This data describes a binding interaction between two proteins.

Sequence of chain B:
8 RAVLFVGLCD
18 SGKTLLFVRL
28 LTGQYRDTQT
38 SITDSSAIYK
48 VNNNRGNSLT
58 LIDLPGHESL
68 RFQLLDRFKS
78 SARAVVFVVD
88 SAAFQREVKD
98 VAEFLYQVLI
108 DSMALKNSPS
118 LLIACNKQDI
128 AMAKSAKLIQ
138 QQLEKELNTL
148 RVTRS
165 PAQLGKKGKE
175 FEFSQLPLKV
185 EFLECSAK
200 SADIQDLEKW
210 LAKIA

Residue-level contacts at the interface:
Residue T35 in chain B interacts with residue L22 in chain A (closest heavy-atom distance 4.7 Å).
Residue S66 in chain B contacts residue L47 in chain A (closest heavy-atom distance 4.2 Å).
Residue H64 in chain B contacts residue L47 in chain A (closest heavy-atom distance 3.6 Å).
Residue T37 in chain B contacts residue K19 in chain A (closest heavy-atom distance 4.7 Å).
Residue D34 in chain B interacts with residue G21 in chain A (closest heavy-atom distance 4.1 Å).
Residue I45 in chain B is in contact with residue S111 in chain A (closest heavy-atom distance 4.6 Å).
Residue I39 in chain B is in contact with residue L46 in chain A (closest heavy-atom distance 4.0 Å).
Residue T37 in chain B contacts residue G21 in chain A (closest heavy-atom distance 4.5 Å).
Residue T35 in chain B contacts residue G21 in chain A (closest heavy-atom distance 3.0 Å).
Residue A44 in chain B is in contact with residue A112 in chain A (closest heavy-atom distance 3.9 Å).
Residue F24 in chain B interacts with residue A112 in chain A (closest heavy-atom distance 3.7 Å).
Residue I39 in chain B contacts residue V74 in chain A (closest heavy-atom distance 4.3 Å).
Residue R33 in chain B is in contact with residue L22 in chain A (closest heavy-atom distance 4.4 Å).
Residue D34 in chain B contacts residue L22 in chain A (closest heavy-atom distance 4.1 Å).
Residue D34 in chain B contacts residue V23 in chain A (closest heavy-atom distance 3.1 Å).
Residue S38 in chain B contacts residue G21 in chain A (closest heavy-atom distance 3.8 Å).
Residue S43 in chain B interacts with residue S111 in chain A (closest heavy-atom distance 3.5 Å).
Residue H64 in chain B interacts with residue R43 in chain A (closest heavy-atom distance 4.2 Å).
Residue A44 in chain B is in contact with residue L113 in chain A (closest heavy-atom distance 4.1 Å).
Residue T37 in chain B interacts with residue I42 in chain A (closest heavy-atom distance 4.2 Å).
Residue H64 in chain B interacts with residue Q48 in chain A (closest heavy-atom distance 4.1 Å).
Residue S43 in chain B contacts residue Q110 in chain A (closest heavy-atom distance 2.9 Å).
Residue D17 in chain B is in contact with residue R43 in chain A (closest heavy-atom distance 2.6 Å).
Residue D41 in chain B contacts residue E72 in chain A (closest heavy-atom distance 4.5 Å).
Residue V25 in chain B contacts residue L116 in chain A (closest heavy-atom distance 3.9 Å).
Residue S38 in chain B contacts residue K19 in chain A (closest heavy-atom distance 3.5 Å).
Residue L67 in chain B is in contact with residue L47 in chain A (closest heavy-atom distance 4.0 Å).
Residue I39 in chain B contacts residue L47 in chain A (closest heavy-atom distance 4.0 Å).
Residue D17 in chain B interacts with residue N39 in chain A (closest heavy-atom distance 4.6 Å).
Residue T29 in chain B interacts with residue L116 in chain A (closest heavy-atom distance 3.8 Å).
Residue D60 in chain B is in contact with residue G20 in chain A (closest heavy-atom distance 4.0 Å).
Residue S43 in chain B interacts with residue A112 in chain A (closest heavy-atom distance 3.0 Å).
Residue T37 in chain B contacts residue L47 in chain A (closest heavy-atom distance 4.7 Å).
Residue Q36 in chain B contacts residue F17 in chain A (closest heavy-atom distance 3.8 Å).
Residue I39 in chain B is in contact with residue I42 in chain A (closest heavy-atom distance 3.6 Å).
Residue T40 in chain B interacts with residue K19 in chain A (closest heavy-atom distance 3.3 Å).
Residue T37 in chain B contacts residue R43 in chain A (closest heavy-atom distance 3.2 Å).
Residue C16 in chain B interacts with residue R43 in chain A (closest heavy-atom distance 3.9 Å).
Residue I45 in chain B interacts with residue L113 in chain A (closest heavy-atom distance 4.0 Å).
Residue T37 in chain B contacts residue N39 in chain A (closest heavy-atom distance 2.8 Å).
Residue T40 in chain B contacts residue G20 in chain A (closest heavy-atom distance 3.8 Å).
Residue A44 in chain B is in contact with residue S111 in chain A (closest heavy-atom distance 3.6 Å).
Residue I39 in chain B contacts residue K19 in chain A (closest heavy-atom distance 2.7 Å).
Residue R33 in chain B is in contact with residue N117 in chain A (closest heavy-atom distance 4.8 Å).
Residue Q36 in chain B interacts with residue G21 in chain A (closest heavy-atom distance 2.9 Å).
Residue T29 in chain B interacts with residue N117 in chain A (closest heavy-atom distance 4.7 Å).
Residue R33 in chain B is in contact with residue L116 in chain A (closest heavy-atom distance 2.6 Å).
Residue S42 in chain B is in contact with residue G20 in chain A (closest heavy-atom distance 4.2 Å).
Residue L28 in chain B interacts with residue L116 in chain A (closest heavy-atom distance 3.9 Å).
Residue Q36 in chain B contacts residue V23 in chain A (closest heavy-atom distance 3.8 Å).
Residue T21 in chain B contacts residue G21 in chain A (closest heavy-atom distance 4.7 Å).
Residue V25 in chain B interacts with residue L22 in chain A (closest heavy-atom distance 4.6 Å).
Residue S42 in chain B is in contact with residue A112 in chain A (closest heavy-atom distance 4.5 Å).
Residue T40 in chain B is in contact with residue E72 in chain A (closest heavy-atom distance 3.7 Å).
Residue T35 in chain B interacts with residue V23 in chain A (closest heavy-atom distance 3.8 Å).
Residue T21 in chain B contacts residue G20 in chain A (closest heavy-atom distance 3.8 Å).
Residue Q36 in chain B is in contact with residue V38 in chain A (closest heavy-atom distance 3.5 Å).
Residue L28 in chain B contacts residue L113 in chain A (closest heavy-atom distance 3.9 Å).
Residue S38 in chain B is in contact with residue G20 in chain A (closest heavy-atom distance 2.4 Å).
Residue Q36 in chain B interacts with residue N39 in chain A (closest heavy-atom distance 3.0 Å).

Sequence of chain A:
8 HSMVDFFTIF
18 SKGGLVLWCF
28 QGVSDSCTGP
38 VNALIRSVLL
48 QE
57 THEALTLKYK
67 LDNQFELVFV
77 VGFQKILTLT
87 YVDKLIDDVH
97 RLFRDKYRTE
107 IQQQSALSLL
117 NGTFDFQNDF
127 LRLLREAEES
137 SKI